These two protein chains interact to form a complex.

Contacts between the two chains:
Residue V74 in the second protein is in contact with residue V74 in the first protein (closest heavy-atom distance 3.5 Å).
Residue N126 in the second protein interacts with residue D72 in the first protein (closest heavy-atom distance 3.1 Å).
Residue T71 in the second protein contacts residue S129 in the first protein (closest heavy-atom distance 4.6 Å).
Residue D72 in the second protein is in contact with residue D72 in the first protein (closest heavy-atom distance 4.2 Å).
Residue D72 in the second protein interacts with residue V74 in the first protein (closest heavy-atom distance 3.8 Å).
Residue V74 in the second protein is in contact with residue T71 in the first protein (closest heavy-atom distance 3.5 Å).
Residue V74 in the second protein contacts residue D72 in the first protein (closest heavy-atom distance 3.8 Å).
Residue T71 in the second protein contacts residue V74 in the first protein (closest heavy-atom distance 3.5 Å).
Residue D72 in the second protein is in contact with residue R122 in the first protein (closest heavy-atom distance 2.7 Å).
Residue R122 in the second protein interacts with residue R122 in the first protein (closest heavy-atom distance 3.6 Å).
Residue D72 in the second protein contacts residue N126 in the first protein (closest heavy-atom distance 3.1 Å).
Residue T71 in the second protein contacts residue N126 in the first protein (closest heavy-atom distance 3.6 Å).
Residue N126 in the second protein contacts residue T71 in the first protein (closest heavy-atom distance 3.5 Å).
Residue R122 in the second protein is in contact with residue D72 in the first protein (closest heavy-atom distance 3.0 Å).

Sequence of the second protein:
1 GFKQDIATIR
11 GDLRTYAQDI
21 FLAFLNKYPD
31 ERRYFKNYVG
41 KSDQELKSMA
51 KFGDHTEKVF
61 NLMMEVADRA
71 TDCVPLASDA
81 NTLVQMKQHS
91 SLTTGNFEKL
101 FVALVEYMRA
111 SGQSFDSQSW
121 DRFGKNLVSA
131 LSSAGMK

Sequence of the first protein:
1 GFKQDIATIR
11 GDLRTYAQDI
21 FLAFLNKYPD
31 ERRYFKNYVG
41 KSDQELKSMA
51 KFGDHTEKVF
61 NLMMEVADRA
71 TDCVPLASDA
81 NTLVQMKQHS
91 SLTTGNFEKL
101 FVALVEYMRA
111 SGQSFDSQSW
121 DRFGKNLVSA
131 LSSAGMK